Sequence of chain B:
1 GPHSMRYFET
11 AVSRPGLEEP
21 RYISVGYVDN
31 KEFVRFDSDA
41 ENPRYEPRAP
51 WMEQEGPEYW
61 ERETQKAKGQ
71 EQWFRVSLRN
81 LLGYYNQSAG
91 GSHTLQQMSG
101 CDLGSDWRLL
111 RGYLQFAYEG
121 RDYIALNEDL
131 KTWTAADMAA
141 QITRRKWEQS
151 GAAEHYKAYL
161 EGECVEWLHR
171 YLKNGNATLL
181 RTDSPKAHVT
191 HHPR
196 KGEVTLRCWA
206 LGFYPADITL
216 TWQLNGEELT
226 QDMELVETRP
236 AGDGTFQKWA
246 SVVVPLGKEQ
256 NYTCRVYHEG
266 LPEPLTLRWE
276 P

Contacts between the two chains:
Residue Y84 in chain B interacts with residue M9 in chain A (closest heavy-atom distance 2.6 Å).
Residue E63 in chain B interacts with residue A2 in chain A (closest heavy-atom distance 2.9 Å).
Residue Q97 in chain B interacts with residue N5 in chain A (closest heavy-atom distance 2.8 Å).
Residue L95 in chain B contacts residue M9 in chain A (closest heavy-atom distance 3.9 Å).
Residue S99 in chain B is in contact with residue P3 in chain A (closest heavy-atom distance 3.7 Å).
Residue W147 in chain B is in contact with residue A7 in chain A (closest heavy-atom distance 3.2 Å).
Residue K146 in chain B is in contact with residue A7 in chain A (closest heavy-atom distance 4.2 Å).
Residue H155 in chain B contacts residue F6 in chain A (closest heavy-atom distance 3.4 Å).
Residue W73 in chain B contacts residue F6 in chain A (closest heavy-atom distance 3.0 Å).
Residue W73 in chain B interacts with residue M9 in chain A (closest heavy-atom distance 3.8 Å).
Residue A152 in chain B is in contact with residue F6 in chain A (closest heavy-atom distance 4.1 Å).
Residue F116 in chain B interacts with residue N5 in chain A (closest heavy-atom distance 3.9 Å).
Residue T143 in chain B interacts with residue M9 in chain A (closest heavy-atom distance 2.7 Å).
Residue W73 in chain B interacts with residue N5 in chain A (closest heavy-atom distance 3.3 Å).
Residue K66 in chain B interacts with residue A2 in chain A (closest heavy-atom distance 2.9 Å).
Residue Y156 in chain B contacts residue F6 in chain A (closest heavy-atom distance 3.6 Å).
Residue Y156 in chain B is in contact with residue N5 in chain A (closest heavy-atom distance 3.3 Å).
Residue W167 in chain B contacts residue K1 in chain A (closest heavy-atom distance 3.5 Å).
Residue Q70 in chain B contacts residue N5 in chain A (closest heavy-atom distance 3.0 Å).
Residue V76 in chain B contacts residue T8 in chain A (closest heavy-atom distance 3.7 Å).
Residue S77 in chain B interacts with residue M9 in chain A (closest heavy-atom distance 3.0 Å).
Residue N80 in chain B interacts with residue T8 in chain A (closest heavy-atom distance 3.8 Å).
Residue Y159 in chain B is in contact with residue K1 in chain A (closest heavy-atom distance 2.6 Å).
Residue M5 in chain B interacts with residue K1 in chain A (closest heavy-atom distance 4.0 Å).
Residue Q97 in chain B contacts residue P3 in chain A (closest heavy-atom distance 4.4 Å).
Residue F116 in chain B contacts residue M9 in chain A (closest heavy-atom distance 3.5 Å).
Residue S150 in chain B is in contact with residue A7 in chain A (closest heavy-atom distance 3.8 Å).
Residue I142 in chain B is in contact with residue M9 in chain A (closest heavy-atom distance 4.8 Å).
Residue Y45 in chain B interacts with residue A2 in chain A (closest heavy-atom distance 3.5 Å).
Residue W147 in chain B contacts residue M9 in chain A (closest heavy-atom distance 3.7 Å).
Residue I124 in chain B interacts with residue M9 in chain A (closest heavy-atom distance 4.4 Å).
Residue Y159 in chain B interacts with residue F4 in chain A (closest heavy-atom distance 4.1 Å).
Residue N80 in chain B contacts residue M9 in chain A (closest heavy-atom distance 2.9 Å).
Residue W73 in chain B contacts residue A7 in chain A (closest heavy-atom distance 2.9 Å).
Residue E163 in chain B interacts with residue F4 in chain A (closest heavy-atom distance 3.4 Å).
Residue W147 in chain B is in contact with residue T8 in chain A (closest heavy-atom distance 3.0 Å).
Residue K66 in chain B contacts residue P3 in chain A (closest heavy-atom distance 3.6 Å).
Residue R62 in chain B contacts residue K1 in chain A (closest heavy-atom distance 4.6 Å).
Residue E63 in chain B is in contact with residue K1 in chain A (closest heavy-atom distance 3.4 Å).
Residue K146 in chain B is in contact with residue T8 in chain A (closest heavy-atom distance 3.0 Å).
Residue K66 in chain B interacts with residue F4 in chain A (closest heavy-atom distance 3.8 Å).
Residue Y156 in chain B interacts with residue F4 in chain A (closest heavy-atom distance 4.0 Å).
Residue Y59 in chain B contacts residue K1 in chain A (closest heavy-atom distance 3.7 Å).
Residue Y7 in chain B contacts residue P3 in chain A (closest heavy-atom distance 3.5 Å).
Residue Y171 in chain B is in contact with residue K1 in chain A (closest heavy-atom distance 2.7 Å).
Residue S77 in chain B interacts with residue T8 in chain A (closest heavy-atom distance 3.7 Å).
Residue W73 in chain B contacts residue T8 in chain A (closest heavy-atom distance 3.4 Å).
Residue K66 in chain B is in contact with residue K1 in chain A (closest heavy-atom distance 3.9 Å).
Residue Y123 in chain B interacts with residue M9 in chain A (closest heavy-atom distance 3.7 Å).
Residue L81 in chain B interacts with residue M9 in chain A (closest heavy-atom distance 3.9 Å).
Residue Y7 in chain B interacts with residue A2 in chain A (closest heavy-atom distance 3.4 Å).
Residue E9 in chain B contacts residue P3 in chain A (closest heavy-atom distance 3.5 Å).
Residue E163 in chain B is in contact with residue K1 in chain A (closest heavy-atom distance 4.5 Å).
Residue Y159 in chain B interacts with residue P3 in chain A (closest heavy-atom distance 3.4 Å).
Residue Y159 in chain B contacts residue A2 in chain A (closest heavy-atom distance 3.5 Å).
Residue F74 in chain B is in contact with residue N5 in chain A (closest heavy-atom distance 3.9 Å).
Residue Q70 in chain B contacts residue P3 in chain A (closest heavy-atom distance 3.9 Å).
Residue K146 in chain B is in contact with residue M9 in chain A (closest heavy-atom distance 3.1 Å).
Residue Y7 in chain B contacts residue K1 in chain A (closest heavy-atom distance 3.2 Å).
Residue Q70 in chain B contacts residue F4 in chain A (closest heavy-atom distance 3.7 Å).

Sequence of chain A:
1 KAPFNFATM

This data describes a binding interaction between two proteins.